Sequence of chain B:
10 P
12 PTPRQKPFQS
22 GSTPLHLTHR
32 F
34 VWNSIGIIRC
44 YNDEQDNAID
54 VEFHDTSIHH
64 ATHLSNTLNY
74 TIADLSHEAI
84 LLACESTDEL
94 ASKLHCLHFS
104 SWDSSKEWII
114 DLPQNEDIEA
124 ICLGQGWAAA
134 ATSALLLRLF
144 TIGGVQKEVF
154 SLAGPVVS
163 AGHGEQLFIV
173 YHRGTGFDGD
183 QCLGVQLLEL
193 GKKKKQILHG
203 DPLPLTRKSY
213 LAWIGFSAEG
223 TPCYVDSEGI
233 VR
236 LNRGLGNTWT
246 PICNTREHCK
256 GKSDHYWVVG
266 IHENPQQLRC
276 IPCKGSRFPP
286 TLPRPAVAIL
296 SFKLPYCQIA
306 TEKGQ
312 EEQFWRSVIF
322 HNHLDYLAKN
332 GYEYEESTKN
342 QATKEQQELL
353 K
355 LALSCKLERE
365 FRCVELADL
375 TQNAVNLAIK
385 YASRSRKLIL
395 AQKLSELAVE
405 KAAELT

Interface contacts:
Residue C302 in chain B interacts with residue Q149 in chain A (closest heavy-atom distance 2.8 Å).
Residue R363 in chain B interacts with residue S108 in chain A (closest heavy-atom distance 3.8 Å).
Residue L207 in chain B contacts residue L138 in chain A (closest heavy-atom distance 3.8 Å).
Residue R209 in chain B contacts residue P158 in chain A (closest heavy-atom distance 3.5 Å).
Residue L240 in chain B is in contact with residue E151 in chain A (closest heavy-atom distance 3.8 Å).
Residue C302 in chain B interacts with residue P116 in chain A (closest heavy-atom distance 3.8 Å).
Residue Y301 in chain B contacts residue Q149 in chain A (closest heavy-atom distance 3.6 Å).
Residue K308 in chain B is in contact with residue G147 in chain A (closest heavy-atom distance 3.0 Å).
Residue W244 in chain B interacts with residue S154 in chain A (closest heavy-atom distance 2.8 Å).
Residue Y301 in chain B interacts with residue R141 in chain A (closest heavy-atom distance 3.6 Å).
Residue P206 in chain B interacts with residue L155 in chain A (closest heavy-atom distance 3.4 Å).
Residue E364 in chain B contacts residue D106 in chain A (closest heavy-atom distance 3.2 Å).
Residue P204 in chain B is in contact with residue A156 in chain A (closest heavy-atom distance 3.5 Å).
Residue R363 in chain B interacts with residue E110 in chain A (closest heavy-atom distance 2.2 Å).
Residue P204 in chain B contacts residue Y173 in chain A (closest heavy-atom distance 3.5 Å).
Residue W244 in chain B is in contact with residue F153 in chain A (closest heavy-atom distance 3.5 Å).
Residue F365 in chain B contacts residue I145 in chain A (closest heavy-atom distance 3.7 Å).
Residue R366 in chain B is in contact with residue V148 in chain A (closest heavy-atom distance 3.5 Å).
Residue E362 in chain B contacts residue S108 in chain A (closest heavy-atom distance 3.2 Å).
Residue G241 in chain B contacts residue Q198 in chain A (closest heavy-atom distance 2.7 Å).
Residue P300 in chain B interacts with residue R141 in chain A (closest heavy-atom distance 2.2 Å).
Residue K397 in chain B interacts with residue W105 in chain A (closest heavy-atom distance 3.3 Å).
Residue Q303 in chain B interacts with residue D114 in chain A (closest heavy-atom distance 3.0 Å).
Residue C302 in chain B contacts residue R141 in chain A (closest heavy-atom distance 3.5 Å).
Residue Y301 in chain B interacts with residue E151 in chain A (closest heavy-atom distance 3.7 Å).
Residue L240 in chain B contacts residue F153 in chain A (closest heavy-atom distance 3.7 Å).
Residue N242 in chain B interacts with residue Q198 in chain A (closest heavy-atom distance 3.8 Å).
Residue F365 in chain B is in contact with residue W105 in chain A (closest heavy-atom distance 3.2 Å).
Residue R363 in chain B is in contact with residue W111 in chain A (closest heavy-atom distance 3.5 Å).
Residue P206 in chain B is in contact with residue S154 in chain A (closest heavy-atom distance 3.7 Å).
Residue R366 in chain B interacts with residue W111 in chain A (closest heavy-atom distance 3.8 Å).
Residue R234 in chain B is in contact with residue S154 in chain A (closest heavy-atom distance 2.9 Å).
Residue W316 in chain B interacts with residue K150 in chain A (closest heavy-atom distance 3.4 Å).
Residue F365 in chain B contacts residue D106 in chain A (closest heavy-atom distance 3.5 Å).
Residue R363 in chain B is in contact with residue D106 in chain A (closest heavy-atom distance 3.5 Å).
Residue R366 in chain B is in contact with residue G146 in chain A (closest heavy-atom distance 2.6 Å).
Residue D372 in chain B contacts residue K194 in chain A (closest heavy-atom distance 3.5 Å).
Residue R209 in chain B is in contact with residue R15 in chain A (closest heavy-atom distance 3.5 Å).
Residue V368 in chain B is in contact with residue W105 in chain A (closest heavy-atom distance 3.7 Å).
Residue E312 in chain B is in contact with residue V148 in chain A (closest heavy-atom distance 3.4 Å).
Residue C302 in chain B interacts with residue I113 in chain A (closest heavy-atom distance 3.6 Å).
Residue P246 in chain B is in contact with residue L139 in chain A (closest heavy-atom distance 3.6 Å).
Residue T245 in chain B is in contact with residue V152 in chain A (closest heavy-atom distance 2.8 Å).
Residue E369 in chain B is in contact with residue T144 in chain A (closest heavy-atom distance 2.8 Å).
Residue Y301 in chain B is in contact with residue K150 in chain A (closest heavy-atom distance 2.6 Å).
Residue W316 in chain B contacts residue Q149 in chain A (closest heavy-atom distance 2.9 Å).
Residue D203 in chain B interacts with residue H201 in chain A (closest heavy-atom distance 2.8 Å).
Residue W316 in chain B contacts residue E151 in chain A (closest heavy-atom distance 3.7 Å).
Residue G239 in chain B interacts with residue K196 in chain A (closest heavy-atom distance 3.2 Å).
Residue E369 in chain B is in contact with residue I145 in chain A (closest heavy-atom distance 3.4 Å).
Residue F179 in chain B interacts with residue F179 in chain A (closest heavy-atom distance 3.8 Å).
Residue E364 in chain B contacts residue W105 in chain A (closest heavy-atom distance 3.2 Å).
Residue C302 in chain B is in contact with residue D114 in chain A (closest heavy-atom distance 3.3 Å).
Residue R366 in chain B interacts with residue G147 in chain A (closest heavy-atom distance 3.5 Å).
Residue F179 in chain B interacts with residue T177 in chain A (closest heavy-atom distance 3.2 Å).
Residue E369 in chain B contacts residue G146 in chain A (closest heavy-atom distance 3.1 Å).
Residue Q303 in chain B is in contact with residue I113 in chain A (closest heavy-atom distance 3.4 Å).
Residue L361 in chain B interacts with residue S108 in chain A (closest heavy-atom distance 3.6 Å).
Residue R175 in chain B interacts with residue R175 in chain A (closest heavy-atom distance 2.4 Å).
Residue E312 in chain B contacts residue Q149 in chain A (closest heavy-atom distance 2.6 Å).

The following describes two proteins that form a bound complex.

Sequence of chain A:
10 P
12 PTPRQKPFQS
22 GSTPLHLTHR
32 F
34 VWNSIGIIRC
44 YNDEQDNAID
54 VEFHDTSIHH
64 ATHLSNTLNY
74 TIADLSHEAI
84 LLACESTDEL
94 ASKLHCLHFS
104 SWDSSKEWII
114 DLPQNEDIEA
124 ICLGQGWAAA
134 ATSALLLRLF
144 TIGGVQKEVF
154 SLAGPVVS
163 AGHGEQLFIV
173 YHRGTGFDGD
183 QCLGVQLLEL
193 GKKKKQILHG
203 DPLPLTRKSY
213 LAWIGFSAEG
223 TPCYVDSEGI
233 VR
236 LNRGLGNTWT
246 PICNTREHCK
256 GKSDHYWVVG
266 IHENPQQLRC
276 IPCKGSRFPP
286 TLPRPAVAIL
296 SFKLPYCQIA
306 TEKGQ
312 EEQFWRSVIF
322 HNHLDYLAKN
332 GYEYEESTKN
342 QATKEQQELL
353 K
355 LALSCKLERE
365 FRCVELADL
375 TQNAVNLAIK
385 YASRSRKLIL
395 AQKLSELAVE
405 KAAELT